This data describes a binding interaction between two proteins.

Sequence of the second protein:
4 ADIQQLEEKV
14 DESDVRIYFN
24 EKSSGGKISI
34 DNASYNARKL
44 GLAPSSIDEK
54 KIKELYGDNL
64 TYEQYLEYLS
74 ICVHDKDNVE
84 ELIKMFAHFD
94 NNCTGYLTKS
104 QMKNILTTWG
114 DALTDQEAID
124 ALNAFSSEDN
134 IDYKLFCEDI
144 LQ

Interface contacts:
Residue I143 in the second protein interacts with residue K16 in the first protein (closest heavy-atom distance 2.9 Å).
Residue K42 in the second protein is in contact with residue V19 in the first protein (closest heavy-atom distance 3.6 Å).
Residue R41 in the second protein is in contact with residue V19 in the first protein (closest heavy-atom distance 3.8 Å).
Residue Q145 in the second protein is in contact with residue K17 in the first protein (closest heavy-atom distance 3.7 Å).
Residue D142 in the second protein interacts with residue K17 in the first protein (closest heavy-atom distance 3.0 Å).
Residue W112 in the second protein is in contact with residue L7 in the first protein (closest heavy-atom distance 3.5 Å).
Residue I108 in the second protein is in contact with residue L7 in the first protein (closest heavy-atom distance 4.0 Å).
Residue M88 in the second protein is in contact with residue V10 in the first protein (closest heavy-atom distance 3.7 Å).
Residue H91 in the second protein is in contact with residue N3 in the first protein (closest heavy-atom distance 4.0 Å).
Residue F139 in the second protein is in contact with residue I14 in the first protein (closest heavy-atom distance 3.7 Å).
Residue A124 in the second protein is in contact with residue I14 in the first protein (closest heavy-atom distance 3.7 Å).
Residue L116 in the second protein interacts with residue R15 in the first protein (closest heavy-atom distance 3.5 Å).
Residue L116 in the second protein interacts with residue I14 in the first protein (closest heavy-atom distance 3.9 Å).
Residue L109 in the second protein contacts residue V10 in the first protein (closest heavy-atom distance 3.9 Å).
Residue A115 in the second protein contacts residue Q11 in the first protein (closest heavy-atom distance 3.7 Å).
Residue A46 in the second protein interacts with residue K16 in the first protein (closest heavy-atom distance 4.3 Å).
Residue L85 in the second protein contacts residue V10 in the first protein (closest heavy-atom distance 3.8 Å).
Residue F89 in the second protein contacts residue V10 in the first protein (closest heavy-atom distance 3.9 Å).
Residue L144 in the second protein interacts with residue H13 in the first protein (closest heavy-atom distance 3.4 Å).
Residue M88 in the second protein is in contact with residue L7 in the first protein (closest heavy-atom distance 3.9 Å).
Residue D114 in the second protein is in contact with residue Q11 in the first protein (closest heavy-atom distance 2.8 Å).
Residue D80 in the second protein is in contact with residue R9 in the first protein (closest heavy-atom distance 2.9 Å).
Residue L109 in the second protein is in contact with residue Q11 in the first protein (closest heavy-atom distance 3.0 Å).
Residue S48 in the second protein is in contact with residue A12 in the first protein (closest heavy-atom distance 4.3 Å).
Residue A115 in the second protein is in contact with residue R15 in the first protein (closest heavy-atom distance 3.0 Å).
Residue I143 in the second protein is in contact with residue H13 in the first protein (closest heavy-atom distance 3.6 Å).
Residue M88 in the second protein is in contact with residue S6 in the first protein (closest heavy-atom distance 3.9 Å).
Residue D80 in the second protein is in contact with residue H13 in the first protein (closest heavy-atom distance 2.8 Å).
Residue L116 in the second protein contacts residue Q11 in the first protein (closest heavy-atom distance 4.3 Å).
Residue E120 in the second protein contacts residue M18 in the first protein (closest heavy-atom distance 4.0 Å).
Residue A46 in the second protein interacts with residue H13 in the first protein (closest heavy-atom distance 3.6 Å).
Residue G44 in the second protein is in contact with residue K16 in the first protein (closest heavy-atom distance 3.6 Å).
Residue E120 in the second protein is in contact with residue R15 in the first protein (closest heavy-atom distance 4.4 Å).
Residue L85 in the second protein contacts residue S6 in the first protein (closest heavy-atom distance 3.7 Å).
Residue P47 in the second protein contacts residue A12 in the first protein (closest heavy-atom distance 3.4 Å).
Residue I143 in the second protein is in contact with residue V10 in the first protein (closest heavy-atom distance 3.8 Å).
Residue E84 in the second protein is in contact with residue S6 in the first protein (closest heavy-atom distance 3.7 Å).
Residue G113 in the second protein interacts with residue Q11 in the first protein (closest heavy-atom distance 3.7 Å).
Residue L85 in the second protein contacts residue R9 in the first protein (closest heavy-atom distance 3.8 Å).
Residue M88 in the second protein is in contact with residue N3 in the first protein (closest heavy-atom distance 3.5 Å).
Residue I143 in the second protein is in contact with residue K17 in the first protein (closest heavy-atom distance 3.8 Å).
Residue Y38 in the second protein contacts residue V19 in the first protein (closest heavy-atom distance 3.8 Å).
Residue L144 in the second protein is in contact with residue K16 in the first protein (closest heavy-atom distance 3.6 Å).
Residue Q145 in the second protein interacts with residue K16 in the first protein (closest heavy-atom distance 3.1 Å).
Residue L45 in the second protein contacts residue K16 in the first protein (closest heavy-atom distance 3.4 Å).
Residue R41 in the second protein contacts residue R15 in the first protein (closest heavy-atom distance 3.6 Å).
Residue H91 in the second protein interacts with residue K2 in the first protein (closest heavy-atom distance 3.2 Å).
Residue I143 in the second protein contacts residue I14 in the first protein (closest heavy-atom distance 4.2 Å).
Residue W112 in the second protein contacts residue Q11 in the first protein (closest heavy-atom distance 2.9 Å).
Residue G113 in the second protein contacts residue L7 in the first protein (closest heavy-atom distance 4.0 Å).
Residue L109 in the second protein contacts residue L7 in the first protein (closest heavy-atom distance 4.1 Å).
Residue A46 in the second protein is in contact with residue R9 in the first protein (closest heavy-atom distance 3.0 Å).
Residue S48 in the second protein is in contact with residue R9 in the first protein (closest heavy-atom distance 3.9 Å).
Residue D51 in the second protein contacts residue R9 in the first protein (closest heavy-atom distance 4.4 Å).
Residue R41 in the second protein is in contact with residue K16 in the first protein (closest heavy-atom distance 3.8 Å).
Residue L109 in the second protein is in contact with residue I14 in the first protein (closest heavy-atom distance 3.7 Å).
Residue K87 in the second protein contacts residue N3 in the first protein (closest heavy-atom distance 4.3 Å).
Residue D114 in the second protein contacts residue R15 in the first protein (closest heavy-atom distance 3.0 Å).
Residue A46 in the second protein is in contact with residue A12 in the first protein (closest heavy-atom distance 3.4 Å).
Residue H77 in the second protein is in contact with residue R9 in the first protein (closest heavy-atom distance 3.3 Å).

Sequence of the first protein:
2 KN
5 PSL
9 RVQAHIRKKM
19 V